Sequence of protein 1:
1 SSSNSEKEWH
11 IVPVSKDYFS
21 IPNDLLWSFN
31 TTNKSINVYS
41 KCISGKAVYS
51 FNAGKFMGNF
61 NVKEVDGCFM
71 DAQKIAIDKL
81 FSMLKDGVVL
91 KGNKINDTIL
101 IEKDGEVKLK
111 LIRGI

Sequence of protein 2:
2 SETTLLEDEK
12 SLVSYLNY

These two protein chains interact to form a complex.

Residue-level contacts at the interface:
Residue A53 in protein 1 is in contact with residue E8 in protein 2 (closest heavy-atom distance 4.2 Å).
Residue I99 in protein 1 is in contact with residue L17 in protein 2 (closest heavy-atom distance 3.6 Å).
Residue T98 in protein 1 is in contact with residue T5 in protein 2 (closest heavy-atom distance 2.8 Å).
Residue F51 in protein 1 is in contact with residue D9 in protein 2 (closest heavy-atom distance 3.9 Å).
Residue K7 in protein 1 is in contact with residue Y19 in protein 2 (closest heavy-atom distance 3.1 Å).
Residue I99 in protein 1 contacts residue L7 in protein 2 (closest heavy-atom distance 3.8 Å).
Residue L90 in protein 1 is in contact with residue T5 in protein 2 (closest heavy-atom distance 3.9 Å).
Residue F29 in protein 1 is in contact with residue L17 in protein 2 (closest heavy-atom distance 3.4 Å).
Residue S1 in protein 1 interacts with residue K11 in protein 2 (closest heavy-atom distance 2.9 Å).
Residue D97 in protein 1 contacts residue T4 in protein 2 (closest heavy-atom distance 4.3 Å).
Residue F56 in protein 1 interacts with residue L7 in protein 2 (closest heavy-atom distance 4.3 Å).
Residue F51 in protein 1 interacts with residue E10 in protein 2 (closest heavy-atom distance 3.5 Å).
Residue K94 in protein 1 contacts residue T4 in protein 2 (closest heavy-atom distance 4.2 Å).
Residue N93 in protein 1 is in contact with residue T4 in protein 2 (closest heavy-atom distance 4.0 Å).
Residue T98 in protein 1 interacts with residue Y16 in protein 2 (closest heavy-atom distance 3.0 Å).
Residue K91 in protein 1 is in contact with residue E8 in protein 2 (closest heavy-atom distance 2.8 Å).
Residue L90 in protein 1 contacts residue L7 in protein 2 (closest heavy-atom distance 3.6 Å).
Residue G92 in protein 1 interacts with residue T4 in protein 2 (closest heavy-atom distance 3.3 Å).
Residue N96 in protein 1 interacts with residue Y16 in protein 2 (closest heavy-atom distance 4.2 Å).
Residue F51 in protein 1 contacts residue E8 in protein 2 (closest heavy-atom distance 3.4 Å).
Residue T31 in protein 1 contacts residue V14 in protein 2 (closest heavy-atom distance 3.3 Å).
Residue Y49 in protein 1 interacts with residue E10 in protein 2 (closest heavy-atom distance 3.8 Å).
Residue S1 in protein 1 interacts with residue S15 in protein 2 (closest heavy-atom distance 3.7 Å).
Residue S2 in protein 1 interacts with residue E10 in protein 2 (closest heavy-atom distance 4.2 Å).
Residue V89 in protein 1 contacts residue E8 in protein 2 (closest heavy-atom distance 3.5 Å).
Residue Y49 in protein 1 is in contact with residue L13 in protein 2 (closest heavy-atom distance 4.6 Å).
Residue G92 in protein 1 is in contact with residue T5 in protein 2 (closest heavy-atom distance 4.1 Å).
Residue L90 in protein 1 is in contact with residue L13 in protein 2 (closest heavy-atom distance 4.6 Å).
Residue K91 in protein 1 is in contact with residue T5 in protein 2 (closest heavy-atom distance 3.3 Å).
Residue L90 in protein 1 contacts residue L6 in protein 2 (closest heavy-atom distance 2.6 Å).
Residue S2 in protein 1 contacts residue K11 in protein 2 (closest heavy-atom distance 4.5 Å).
Residue S2 in protein 1 is in contact with residue V14 in protein 2 (closest heavy-atom distance 3.4 Å).
Residue I99 in protein 1 interacts with residue T5 in protein 2 (closest heavy-atom distance 3.5 Å).
Residue D97 in protein 1 interacts with residue Y16 in protein 2 (closest heavy-atom distance 3.2 Å).
Residue T31 in protein 1 contacts residue L17 in protein 2 (closest heavy-atom distance 3.5 Å).
Residue S1 in protein 1 is in contact with residue V14 in protein 2 (closest heavy-atom distance 3.4 Å).
Residue Y49 in protein 1 contacts residue V14 in protein 2 (closest heavy-atom distance 4.5 Å).
Residue N4 in protein 1 is in contact with residue N18 in protein 2 (closest heavy-atom distance 3.5 Å).
Residue G54 in protein 1 is in contact with residue L7 in protein 2 (closest heavy-atom distance 4.5 Å).
Residue K34 in protein 1 interacts with residue E10 in protein 2 (closest heavy-atom distance 2.8 Å).
Residue G54 in protein 1 interacts with residue E8 in protein 2 (closest heavy-atom distance 3.2 Å).
Residue F29 in protein 1 interacts with residue L13 in protein 2 (closest heavy-atom distance 4.2 Å).
Residue L100 in protein 1 contacts residue T5 in protein 2 (closest heavy-atom distance 4.0 Å).
Residue W9 in protein 1 interacts with residue L17 in protein 2 (closest heavy-atom distance 4.2 Å).
Residue K7 in protein 1 interacts with residue N18 in protein 2 (closest heavy-atom distance 4.2 Å).
Residue N96 in protein 1 contacts residue T4 in protein 2 (closest heavy-atom distance 3.3 Å).
Residue I95 in protein 1 contacts residue T4 in protein 2 (closest heavy-atom distance 2.6 Å).
Residue S1 in protein 1 contacts residue N18 in protein 2 (closest heavy-atom distance 3.4 Å).
Residue K7 in protein 1 interacts with residue L17 in protein 2 (closest heavy-atom distance 2.7 Å).
Residue W9 in protein 1 is in contact with residue Y19 in protein 2 (closest heavy-atom distance 3.2 Å).
Residue K91 in protein 1 interacts with residue L6 in protein 2 (closest heavy-atom distance 3.2 Å).
Residue I95 in protein 1 is in contact with residue T5 in protein 2 (closest heavy-atom distance 3.1 Å).
Residue N4 in protein 1 contacts residue L17 in protein 2 (closest heavy-atom distance 3.0 Å).
Residue I99 in protein 1 interacts with residue Y16 in protein 2 (closest heavy-atom distance 3.5 Å).
Residue K91 in protein 1 interacts with residue T4 in protein 2 (closest heavy-atom distance 3.5 Å).
Residue K91 in protein 1 is in contact with residue E3 in protein 2 (closest heavy-atom distance 3.4 Å).
Residue T98 in protein 1 interacts with residue T4 in protein 2 (closest heavy-atom distance 4.4 Å).
Residue F51 in protein 1 interacts with residue L13 in protein 2 (closest heavy-atom distance 3.2 Å).
Residue F51 in protein 1 interacts with residue L7 in protein 2 (closest heavy-atom distance 3.4 Å).
Residue F56 in protein 1 contacts residue L13 in protein 2 (closest heavy-atom distance 4.0 Å).